Sequence of chain A:
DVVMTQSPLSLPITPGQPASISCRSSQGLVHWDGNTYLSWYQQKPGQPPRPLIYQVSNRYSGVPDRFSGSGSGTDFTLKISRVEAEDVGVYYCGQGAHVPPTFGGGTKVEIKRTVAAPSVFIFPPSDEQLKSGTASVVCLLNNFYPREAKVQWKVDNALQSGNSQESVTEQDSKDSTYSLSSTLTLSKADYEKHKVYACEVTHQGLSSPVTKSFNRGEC

Sequence of chain B:
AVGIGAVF

Interface contacts:
Residue G96 in chain A interacts with residue G5 in chain B (closest heavy-atom distance 3.0 Å).
Residue Y37 in chain A contacts residue I4 in chain B (closest heavy-atom distance 3.6 Å).
Residue S39 in chain A is in contact with residue G3 in chain B (closest heavy-atom distance 3.5 Å).
Residue P101 in chain A contacts residue I4 in chain B (closest heavy-atom distance 3.8 Å).
Residue Q55 in chain A is in contact with residue V2 in chain B (closest heavy-atom distance 3.0 Å).
Residue Y37 in chain A interacts with residue V2 in chain B (closest heavy-atom distance 3.4 Å).
Residue D33 in chain A interacts with residue G5 in chain B (closest heavy-atom distance 4.5 Å).
Residue H31 in chain A is in contact with residue A6 in chain B (closest heavy-atom distance 2.9 Å).
Residue V99 in chain A interacts with residue V7 in chain B (closest heavy-atom distance 3.9 Å).
Residue W32 in chain A is in contact with residue F8 in chain B (closest heavy-atom distance 3.5 Å).
Residue Y54 in chain A is in contact with residue V2 in chain B (closest heavy-atom distance 3.5 Å).
Residue Y37 in chain A interacts with residue G5 in chain B (closest heavy-atom distance 3.5 Å).
Residue Y54 in chain A contacts residue G3 in chain B (closest heavy-atom distance 3.9 Å).
Residue G96 in chain A contacts residue I4 in chain B (closest heavy-atom distance 3.4 Å).
Residue G96 in chain A interacts with residue G3 in chain B (closest heavy-atom distance 4.5 Å).
Residue Y60 in chain A is in contact with residue V2 in chain B (closest heavy-atom distance 4.0 Å).
Residue Y37 in chain A is in contact with residue G3 in chain B (closest heavy-atom distance 3.5 Å).
Residue H31 in chain A is in contact with residue F8 in chain B (closest heavy-atom distance 4.2 Å).
Residue Y60 in chain A interacts with residue G3 in chain B (closest heavy-atom distance 3.5 Å).
Residue H31 in chain A interacts with residue G5 in chain B (closest heavy-atom distance 3.7 Å).

This data describes a binding interaction between two proteins.